These two protein chains interact to form a complex.

Sequence of chain A:
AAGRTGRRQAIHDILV

Residue-level contacts at the interface:
Residue L201 in chain B is in contact with residue L16 in chain A (closest heavy-atom distance 4.3 Å).
Residue A243 in chain B contacts residue A3 in chain A (closest heavy-atom distance 3.4 Å).
Residue D169 in chain B is in contact with residue A11 in chain A (closest heavy-atom distance 4.0 Å).
Residue E173 in chain B is in contact with residue R8 in chain A (closest heavy-atom distance 3.6 Å).
Residue L85 in chain B is in contact with residue D14 in chain A (closest heavy-atom distance 4.2 Å).
Residue D244 in chain B is in contact with residue R5 in chain A (closest heavy-atom distance 3.7 Å).
Residue T204 in chain B is in contact with residue Q10 in chain A (closest heavy-atom distance 4.0 Å).
Residue K86 in chain B interacts with residue D14 in chain A (closest heavy-atom distance 3.8 Å).
Residue F190 in chain B interacts with residue H13 in chain A (closest heavy-atom distance 3.5 Å).
Residue I249 in chain B is in contact with residue R5 in chain A (closest heavy-atom distance 4.2 Å).
Residue Y333 in chain B is in contact with residue R8 in chain A (closest heavy-atom distance 3.3 Å).
Residue F242 in chain B is in contact with residue G4 in chain A (closest heavy-atom distance 3.4 Å).
Residue K171 in chain B contacts residue A11 in chain A (closest heavy-atom distance 3.8 Å).
Residue G203 in chain B interacts with residue I12 in chain A (closest heavy-atom distance 2.6 Å).
Residue F132 in chain B contacts residue G7 in chain A (closest heavy-atom distance 3.5 Å).
Residue F132 in chain B contacts residue R9 in chain A (closest heavy-atom distance 4.1 Å).
Residue P239 in chain B contacts residue R9 in chain A (closest heavy-atom distance 3.9 Å).
Residue L201 in chain B is in contact with residue D14 in chain A (closest heavy-atom distance 3.3 Å).
Residue Q87 in chain B interacts with residue H13 in chain A (closest heavy-atom distance 4.1 Å).
Residue Y250 in chain B is in contact with residue L16 in chain A (closest heavy-atom distance 2.8 Å).
Residue D244 in chain B is in contact with residue A3 in chain A (closest heavy-atom distance 3.7 Å).
Residue C202 in chain B is in contact with residue I12 in chain A (closest heavy-atom distance 3.1 Å).
Residue F132 in chain B is in contact with residue T6 in chain A (closest heavy-atom distance 3.5 Å).
Residue T204 in chain B interacts with residue A11 in chain A (closest heavy-atom distance 3.4 Å).
Residue Y207 in chain B interacts with residue R9 in chain A (closest heavy-atom distance 4.1 Å).
Residue S133 in chain B is in contact with residue R8 in chain A (closest heavy-atom distance 3.9 Å).
Residue E173 in chain B is in contact with residue R9 in chain A (closest heavy-atom distance 2.9 Å).
Residue F132 in chain B is in contact with residue R8 in chain A (closest heavy-atom distance 3.5 Å).
Residue L208 in chain B is in contact with residue L16 in chain A (closest heavy-atom distance 3.8 Å).
Residue R136 in chain B interacts with residue T6 in chain A (closest heavy-atom distance 2.9 Å).
Residue K86 in chain B is in contact with residue H13 in chain A (closest heavy-atom distance 3.8 Å).
Residue F242 in chain B interacts with residue A2 in chain A (closest heavy-atom distance 3.5 Å).
Residue P205 in chain B is in contact with residue Q10 in chain A (closest heavy-atom distance 3.8 Å).
Residue F242 in chain B is in contact with residue R5 in chain A (closest heavy-atom distance 3.5 Å).
Residue K171 in chain B contacts residue Q10 in chain A (closest heavy-atom distance 4.2 Å).
Residue K171 in chain B is in contact with residue R9 in chain A (closest heavy-atom distance 2.7 Å).
Residue F190 in chain B contacts residue I12 in chain A (closest heavy-atom distance 3.5 Å).
Residue D244 in chain B is in contact with residue G4 in chain A (closest heavy-atom distance 3.5 Å).
Residue E233 in chain B is in contact with residue R9 in chain A (closest heavy-atom distance 2.9 Å).
Residue F190 in chain B is in contact with residue A11 in chain A (closest heavy-atom distance 3.2 Å).
Residue P205 in chain B interacts with residue R5 in chain A (closest heavy-atom distance 3.7 Å).
Residue D331 in chain B contacts residue R8 in chain A (closest heavy-atom distance 2.9 Å).
Residue G203 in chain B is in contact with residue A11 in chain A (closest heavy-atom distance 3.3 Å).
Residue L201 in chain B is in contact with residue I12 in chain A (closest heavy-atom distance 4.0 Å).
Residue A243 in chain B contacts residue R5 in chain A (closest heavy-atom distance 3.6 Å).
Residue P172 in chain B contacts residue R9 in chain A (closest heavy-atom distance 3.5 Å).
Residue L201 in chain B is in contact with residue H13 in chain A (closest heavy-atom distance 3.1 Å).
Residue E206 in chain B contacts residue R5 in chain A (closest heavy-atom distance 2.8 Å).
Residue H90 in chain B is in contact with residue H13 in chain A (closest heavy-atom distance 3.3 Å).
Residue R136 in chain B is in contact with residue R9 in chain A (closest heavy-atom distance 3.6 Å).
Residue C202 in chain B interacts with residue H13 in chain A (closest heavy-atom distance 3.6 Å).
Residue E173 in chain B contacts residue G7 in chain A (closest heavy-atom distance 4.2 Å).
Residue E130 in chain B is in contact with residue R8 in chain A (closest heavy-atom distance 2.8 Å).
Residue P205 in chain B contacts residue I12 in chain A (closest heavy-atom distance 4.4 Å).
Residue L201 in chain B contacts residue I15 in chain A (closest heavy-atom distance 4.3 Å).
Residue F242 in chain B interacts with residue A3 in chain A (closest heavy-atom distance 3.8 Å).
Residue A243 in chain B interacts with residue G4 in chain A (closest heavy-atom distance 3.7 Å).
Residue T204 in chain B is in contact with residue R9 in chain A (closest heavy-atom distance 3.7 Å).
Residue E206 in chain B is in contact with residue R9 in chain A (closest heavy-atom distance 3.6 Å).
Residue I213 in chain B interacts with residue L16 in chain A (closest heavy-atom distance 3.5 Å).

Sequence of chain B:
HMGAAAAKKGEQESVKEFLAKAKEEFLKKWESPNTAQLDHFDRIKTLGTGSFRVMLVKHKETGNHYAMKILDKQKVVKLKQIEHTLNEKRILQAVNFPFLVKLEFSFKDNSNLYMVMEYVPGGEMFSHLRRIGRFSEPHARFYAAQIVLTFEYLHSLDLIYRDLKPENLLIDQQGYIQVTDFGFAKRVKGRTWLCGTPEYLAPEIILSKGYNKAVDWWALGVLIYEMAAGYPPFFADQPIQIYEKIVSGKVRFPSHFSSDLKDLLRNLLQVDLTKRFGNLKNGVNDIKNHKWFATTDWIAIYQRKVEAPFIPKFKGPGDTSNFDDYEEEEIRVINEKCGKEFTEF